Interface contacts:
Residue M37 in the first protein contacts residue L194 in the second protein (closest heavy-atom distance 3.7 Å).
Residue I38 in the first protein contacts residue M94 in the second protein (closest heavy-atom distance 3.7 Å).
Residue W53 in the first protein is in contact with residue F91 in the second protein (closest heavy-atom distance 3.9 Å).
Residue M61 in the first protein contacts residue E80 in the second protein (closest heavy-atom distance 3.6 Å).
Residue I38 in the first protein interacts with residue L97 in the second protein (closest heavy-atom distance 3.9 Å).
Residue W83 in the first protein is in contact with residue H60 in the second protein (closest heavy-atom distance 3.8 Å).
Residue S87 in the first protein interacts with residue W53 in the second protein (closest heavy-atom distance 3.6 Å).
Residue R42 in the first protein is in contact with residue I240 in the second protein (closest heavy-atom distance 3.6 Å).
Residue V76 in the first protein interacts with residue I67 in the second protein (closest heavy-atom distance 3.5 Å).
Residue E80 in the first protein contacts residue I77 in the second protein (closest heavy-atom distance 3.7 Å).
Residue M61 in the first protein is in contact with residue V76 in the second protein (closest heavy-atom distance 3.8 Å).
Residue W53 in the first protein interacts with residue W83 in the second protein (closest heavy-atom distance 3.5 Å).
Residue Y57 in the first protein contacts residue W83 in the second protein (closest heavy-atom distance 3.5 Å).
Residue H60 in the first protein contacts residue S82 in the second protein (closest heavy-atom distance 2.9 Å).
Residue E80 in the first protein contacts residue M61 in the second protein (closest heavy-atom distance 3.6 Å).
Residue I240 in the first protein contacts residue R42 in the second protein (closest heavy-atom distance 3.6 Å).
Residue F91 in the first protein contacts residue W53 in the second protein (closest heavy-atom distance 3.9 Å).
Residue T166 in the first protein interacts with residue W53 in the second protein (closest heavy-atom distance 3.7 Å).
Residue R34 in the first protein interacts with residue E93 in the second protein (closest heavy-atom distance 2.9 Å).
Residue M37 in the first protein is in contact with residue M94 in the second protein (closest heavy-atom distance 3.4 Å).
Residue E80 in the first protein interacts with residue E80 in the second protein (closest heavy-atom distance 2.4 Å).
Residue H60 in the first protein is in contact with residue W83 in the second protein (closest heavy-atom distance 3.8 Å).
Residue H89 in the first protein interacts with residue K30 in the second protein (closest heavy-atom distance 3.8 Å).
Residue W53 in the first protein contacts residue T166 in the second protein (closest heavy-atom distance 3.7 Å).
Residue L194 in the first protein interacts with residue A49 in the second protein (closest heavy-atom distance 3.8 Å).
Residue A49 in the first protein contacts residue L194 in the second protein (closest heavy-atom distance 3.8 Å).
Residue M94 in the first protein interacts with residue M37 in the second protein (closest heavy-atom distance 3.4 Å).
Residue I38 in the first protein contacts residue I240 in the second protein (closest heavy-atom distance 3.7 Å).
Residue L97 in the first protein contacts residue I38 in the second protein (closest heavy-atom distance 3.9 Å).
Residue W53 in the first protein interacts with residue L194 in the second protein (closest heavy-atom distance 3.4 Å).
Residue I77 in the first protein contacts residue E80 in the second protein (closest heavy-atom distance 3.7 Å).
Residue D195 in the first protein interacts with residue A50 in the second protein (closest heavy-atom distance 3.6 Å).
Residue W83 in the first protein interacts with residue I33 in the second protein (closest heavy-atom distance 3.8 Å).
Residue K30 in the first protein contacts residue E93 in the second protein (closest heavy-atom distance 2.7 Å).
Residue S65 in the first protein is in contact with residue K75 in the second protein (closest heavy-atom distance 3.5 Å).
Residue V76 in the first protein contacts residue M61 in the second protein (closest heavy-atom distance 3.8 Å).
Residue I240 in the first protein contacts residue I38 in the second protein (closest heavy-atom distance 3.7 Å).
Residue L194 in the first protein is in contact with residue M37 in the second protein (closest heavy-atom distance 3.7 Å).
Residue I33 in the first protein interacts with residue A90 in the second protein (closest heavy-atom distance 3.5 Å).
Residue K30 in the first protein is in contact with residue H89 in the second protein (closest heavy-atom distance 3.8 Å).
Residue A79 in the first protein contacts residue K64 in the second protein (closest heavy-atom distance 3.5 Å).
Residue W53 in the first protein contacts residue S87 in the second protein (closest heavy-atom distance 3.6 Å).
Residue K64 in the first protein is in contact with residue A79 in the second protein (closest heavy-atom distance 3.5 Å).
Residue I33 in the first protein contacts residue W83 in the second protein (closest heavy-atom distance 3.8 Å).
Residue V76 in the first protein interacts with residue V76 in the second protein (closest heavy-atom distance 3.8 Å).
Residue A79 in the first protein contacts residue M61 in the second protein (closest heavy-atom distance 3.5 Å).
Residue M61 in the first protein contacts residue A79 in the second protein (closest heavy-atom distance 3.5 Å).
Residue L194 in the first protein interacts with residue W53 in the second protein (closest heavy-atom distance 3.4 Å).
Residue M94 in the first protein interacts with residue R34 in the second protein (closest heavy-atom distance 3.8 Å).
Residue M94 in the first protein is in contact with residue I38 in the second protein (closest heavy-atom distance 3.7 Å).
Residue W83 in the first protein is in contact with residue W53 in the second protein (closest heavy-atom distance 3.5 Å).
Residue A90 in the first protein is in contact with residue I33 in the second protein (closest heavy-atom distance 3.5 Å).
Residue E93 in the first protein contacts residue K30 in the second protein (closest heavy-atom distance 2.7 Å).
Residue A50 in the first protein is in contact with residue D195 in the second protein (closest heavy-atom distance 3.6 Å).
Residue S82 in the first protein interacts with residue H60 in the second protein (closest heavy-atom distance 2.9 Å).
Residue W83 in the first protein is in contact with residue Y57 in the second protein (closest heavy-atom distance 3.5 Å).
Residue R34 in the first protein interacts with residue M94 in the second protein (closest heavy-atom distance 3.8 Å).
Residue I67 in the first protein interacts with residue V76 in the second protein (closest heavy-atom distance 3.5 Å).
Residue E93 in the first protein interacts with residue R34 in the second protein (closest heavy-atom distance 2.9 Å).
Residue K75 in the first protein contacts residue S65 in the second protein (closest heavy-atom distance 3.5 Å).

Sequence of the second protein:
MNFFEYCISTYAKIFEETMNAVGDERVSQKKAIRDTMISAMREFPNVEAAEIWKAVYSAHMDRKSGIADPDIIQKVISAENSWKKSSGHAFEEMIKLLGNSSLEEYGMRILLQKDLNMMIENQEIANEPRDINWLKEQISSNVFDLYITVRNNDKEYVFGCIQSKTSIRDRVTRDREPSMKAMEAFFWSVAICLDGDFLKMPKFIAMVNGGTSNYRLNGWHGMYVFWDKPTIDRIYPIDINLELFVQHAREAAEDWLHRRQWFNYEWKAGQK

The following describes two proteins that form a bound complex.

Sequence of the first protein:
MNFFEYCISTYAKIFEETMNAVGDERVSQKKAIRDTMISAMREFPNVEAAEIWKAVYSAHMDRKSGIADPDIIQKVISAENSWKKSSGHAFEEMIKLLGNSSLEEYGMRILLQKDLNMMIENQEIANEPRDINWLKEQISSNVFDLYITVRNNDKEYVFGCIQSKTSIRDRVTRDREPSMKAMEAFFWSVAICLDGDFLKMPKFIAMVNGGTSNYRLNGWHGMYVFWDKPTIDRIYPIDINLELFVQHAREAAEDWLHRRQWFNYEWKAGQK